Sequence of the second protein:
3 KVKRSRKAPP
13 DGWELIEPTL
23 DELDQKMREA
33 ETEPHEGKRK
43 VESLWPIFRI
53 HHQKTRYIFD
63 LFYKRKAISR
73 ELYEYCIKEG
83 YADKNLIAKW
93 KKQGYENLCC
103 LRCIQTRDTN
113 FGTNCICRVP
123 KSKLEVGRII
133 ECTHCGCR

These two protein chains interact to form a complex.

Interface contacts:
Residue V200 in the first protein is in contact with residue N112 in the second protein (closest heavy-atom distance 4.4 Å).
Residue M202 in the first protein interacts with residue N112 in the second protein (closest heavy-atom distance 4.8 Å).
Residue E201 in the first protein interacts with residue N112 in the second protein (closest heavy-atom distance 4.3 Å).
Residue Q203 in the first protein interacts with residue N112 in the second protein (closest heavy-atom distance 4.9 Å).

Sequence of the first protein:
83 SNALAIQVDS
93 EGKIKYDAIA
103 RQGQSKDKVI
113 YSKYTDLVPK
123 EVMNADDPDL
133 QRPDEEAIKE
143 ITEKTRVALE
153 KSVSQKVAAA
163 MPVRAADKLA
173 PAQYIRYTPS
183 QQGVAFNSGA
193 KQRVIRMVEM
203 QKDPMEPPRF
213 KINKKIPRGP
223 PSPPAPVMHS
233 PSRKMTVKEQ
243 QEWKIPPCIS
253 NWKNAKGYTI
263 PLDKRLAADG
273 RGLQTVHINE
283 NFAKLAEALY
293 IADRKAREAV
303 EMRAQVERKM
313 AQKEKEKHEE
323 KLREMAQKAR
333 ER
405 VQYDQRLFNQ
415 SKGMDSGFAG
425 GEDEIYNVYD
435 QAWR